Contacts between the two chains:
Residue T73 in the first protein contacts residue V9 in the second protein (closest heavy-atom distance 4.7 Å).
Residue E81 in the first protein contacts residue A11 in the second protein (closest heavy-atom distance 3.0 Å).

Sequence of the second protein:
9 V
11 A

This data describes a binding interaction between two proteins.

Sequence of the first protein:
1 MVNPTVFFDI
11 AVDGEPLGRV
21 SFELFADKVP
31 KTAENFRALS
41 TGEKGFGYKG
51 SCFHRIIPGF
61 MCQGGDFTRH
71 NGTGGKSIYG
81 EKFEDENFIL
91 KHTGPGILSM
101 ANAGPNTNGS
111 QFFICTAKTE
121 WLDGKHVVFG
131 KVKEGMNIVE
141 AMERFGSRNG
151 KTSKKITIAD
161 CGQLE